Interface contacts:
Residue V199 in protein 1 interacts with residue S50 in protein 2 (closest heavy-atom distance 4.2 Å).
Residue K202 in protein 1 interacts with residue S50 in protein 2 (closest heavy-atom distance 3.3 Å).
Residue G200 in protein 1 is in contact with residue S50 in protein 2 (closest heavy-atom distance 4.1 Å).

Sequence of protein 1:
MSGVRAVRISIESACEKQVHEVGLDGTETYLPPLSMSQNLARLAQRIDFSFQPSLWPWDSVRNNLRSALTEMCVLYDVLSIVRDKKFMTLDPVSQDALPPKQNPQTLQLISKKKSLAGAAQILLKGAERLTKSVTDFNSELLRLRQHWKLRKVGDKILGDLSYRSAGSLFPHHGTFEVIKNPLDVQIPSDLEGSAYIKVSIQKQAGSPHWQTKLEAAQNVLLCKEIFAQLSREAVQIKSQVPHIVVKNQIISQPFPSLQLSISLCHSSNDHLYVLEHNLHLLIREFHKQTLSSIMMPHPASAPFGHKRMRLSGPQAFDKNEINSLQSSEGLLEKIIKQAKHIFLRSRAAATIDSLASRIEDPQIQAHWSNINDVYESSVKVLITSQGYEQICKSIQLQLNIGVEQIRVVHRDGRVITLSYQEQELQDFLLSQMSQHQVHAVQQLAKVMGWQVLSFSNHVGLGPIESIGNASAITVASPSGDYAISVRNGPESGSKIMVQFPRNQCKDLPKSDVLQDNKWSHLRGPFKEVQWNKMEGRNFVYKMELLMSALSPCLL

Sequence of protein 2:
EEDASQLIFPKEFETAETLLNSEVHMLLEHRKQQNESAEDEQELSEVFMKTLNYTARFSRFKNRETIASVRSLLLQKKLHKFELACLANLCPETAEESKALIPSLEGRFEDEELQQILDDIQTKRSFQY

These two protein chains interact to form a complex.